The following describes two proteins that form a bound complex.

Sequence of the first protein:
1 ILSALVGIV

Contacts between the two chains:
Residue H74 in the second protein interacts with residue V6 in the first protein (closest heavy-atom distance 4.9 Å).
Residue Y59 in the second protein interacts with residue I1 in the first protein (closest heavy-atom distance 3.5 Å).
Residue Y159 in the second protein contacts residue A4 in the first protein (closest heavy-atom distance 4.8 Å).
Residue F9 in the second protein is in contact with residue L2 in the first protein (closest heavy-atom distance 3.5 Å).
Residue M5 in the second protein interacts with residue I1 in the first protein (closest heavy-atom distance 4.0 Å).
Residue W147 in the second protein contacts residue V9 in the first protein (closest heavy-atom distance 3.9 Å).
Residue Y7 in the second protein interacts with residue I1 in the first protein (closest heavy-atom distance 3.0 Å).
Residue Y84 in the second protein contacts residue V9 in the first protein (closest heavy-atom distance 2.9 Å).
Residue W167 in the second protein interacts with residue I1 in the first protein (closest heavy-atom distance 3.4 Å).
Residue E63 in the second protein interacts with residue I1 in the first protein (closest heavy-atom distance 3.3 Å).
Residue Y99 in the second protein interacts with residue L2 in the first protein (closest heavy-atom distance 3.4 Å).
Residue E63 in the second protein is in contact with residue L2 in the first protein (closest heavy-atom distance 2.8 Å).
Residue T163 in the second protein is in contact with residue I1 in the first protein (closest heavy-atom distance 3.6 Å).
Residue K66 in the second protein interacts with residue I1 in the first protein (closest heavy-atom distance 3.8 Å).
Residue R97 in the second protein contacts residue V6 in the first protein (closest heavy-atom distance 3.8 Å).
Residue T73 in the second protein contacts residue V6 in the first protein (closest heavy-atom distance 2.9 Å).
Residue K146 in the second protein is in contact with residue V9 in the first protein (closest heavy-atom distance 3.1 Å).
Residue Q155 in the second protein is in contact with residue L5 in the first protein (closest heavy-atom distance 3.7 Å).
Residue V67 in the second protein is in contact with residue L2 in the first protein (closest heavy-atom distance 3.6 Å).
Residue Y159 in the second protein interacts with residue L2 in the first protein (closest heavy-atom distance 3.7 Å).
Residue R97 in the second protein contacts residue G7 in the first protein (closest heavy-atom distance 4.3 Å).
Residue H70 in the second protein is in contact with residue A4 in the first protein (closest heavy-atom distance 5.0 Å).
Residue Y116 in the second protein interacts with residue V9 in the first protein (closest heavy-atom distance 3.6 Å).
Residue H70 in the second protein is in contact with residue S3 in the first protein (closest heavy-atom distance 3.4 Å).
Residue W147 in the second protein contacts residue G7 in the first protein (closest heavy-atom distance 3.8 Å).
Residue T73 in the second protein contacts residue G7 in the first protein (closest heavy-atom distance 4.0 Å).
Residue L156 in the second protein is in contact with residue S3 in the first protein (closest heavy-atom distance 4.8 Å).
Residue T143 in the second protein interacts with residue V9 in the first protein (closest heavy-atom distance 2.5 Å).
Residue Y7 in the second protein contacts residue L2 in the first protein (closest heavy-atom distance 3.5 Å).
Residue V76 in the second protein contacts residue I8 in the first protein (closest heavy-atom distance 3.7 Å).
Residue T80 in the second protein contacts residue V9 in the first protein (closest heavy-atom distance 3.6 Å).
Residue K66 in the second protein is in contact with residue L2 in the first protein (closest heavy-atom distance 2.9 Å).
Residue D77 in the second protein interacts with residue G7 in the first protein (closest heavy-atom distance 5.0 Å).
Residue M45 in the second protein interacts with residue L2 in the first protein (closest heavy-atom distance 3.3 Å).
Residue T73 in the second protein interacts with residue I8 in the first protein (closest heavy-atom distance 4.1 Å).
Residue A69 in the second protein interacts with residue V6 in the first protein (closest heavy-atom distance 4.8 Å).
Residue K66 in the second protein interacts with residue S3 in the first protein (closest heavy-atom distance 4.0 Å).
Residue D77 in the second protein is in contact with residue V9 in the first protein (closest heavy-atom distance 2.8 Å).
Residue T143 in the second protein is in contact with residue I8 in the first protein (closest heavy-atom distance 4.9 Å).
Residue L81 in the second protein interacts with residue V9 in the first protein (closest heavy-atom distance 4.0 Å).
Residue Y99 in the second protein interacts with residue S3 in the first protein (closest heavy-atom distance 2.9 Å).
Residue D77 in the second protein is in contact with residue I8 in the first protein (closest heavy-atom distance 3.3 Å).
Residue Y159 in the second protein is in contact with residue S3 in the first protein (closest heavy-atom distance 3.5 Å).
Residue Y159 in the second protein interacts with residue I1 in the first protein (closest heavy-atom distance 2.8 Å).
Residue W147 in the second protein interacts with residue I8 in the first protein (closest heavy-atom distance 2.7 Å).
Residue H70 in the second protein is in contact with residue L2 in the first protein (closest heavy-atom distance 4.0 Å).
Residue Y123 in the second protein contacts residue V9 in the first protein (closest heavy-atom distance 4.2 Å).
Residue K146 in the second protein interacts with residue I8 in the first protein (closest heavy-atom distance 4.2 Å).
Residue H70 in the second protein contacts residue V6 in the first protein (closest heavy-atom distance 3.3 Å).
Residue K66 in the second protein interacts with residue A4 in the first protein (closest heavy-atom distance 4.3 Å).
Residue Y171 in the second protein interacts with residue I1 in the first protein (closest heavy-atom distance 2.8 Å).

Sequence of the second protein:
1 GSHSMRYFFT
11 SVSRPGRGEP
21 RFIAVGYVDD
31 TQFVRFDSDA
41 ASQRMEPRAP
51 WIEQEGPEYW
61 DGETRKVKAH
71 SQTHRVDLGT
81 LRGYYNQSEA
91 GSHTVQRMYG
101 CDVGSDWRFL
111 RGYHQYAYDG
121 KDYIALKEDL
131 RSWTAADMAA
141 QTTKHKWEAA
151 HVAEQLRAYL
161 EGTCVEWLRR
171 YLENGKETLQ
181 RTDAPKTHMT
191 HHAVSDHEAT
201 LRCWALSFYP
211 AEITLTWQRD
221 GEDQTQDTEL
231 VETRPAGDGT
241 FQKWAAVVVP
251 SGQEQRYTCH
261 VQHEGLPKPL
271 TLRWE